Sequence of the second protein:
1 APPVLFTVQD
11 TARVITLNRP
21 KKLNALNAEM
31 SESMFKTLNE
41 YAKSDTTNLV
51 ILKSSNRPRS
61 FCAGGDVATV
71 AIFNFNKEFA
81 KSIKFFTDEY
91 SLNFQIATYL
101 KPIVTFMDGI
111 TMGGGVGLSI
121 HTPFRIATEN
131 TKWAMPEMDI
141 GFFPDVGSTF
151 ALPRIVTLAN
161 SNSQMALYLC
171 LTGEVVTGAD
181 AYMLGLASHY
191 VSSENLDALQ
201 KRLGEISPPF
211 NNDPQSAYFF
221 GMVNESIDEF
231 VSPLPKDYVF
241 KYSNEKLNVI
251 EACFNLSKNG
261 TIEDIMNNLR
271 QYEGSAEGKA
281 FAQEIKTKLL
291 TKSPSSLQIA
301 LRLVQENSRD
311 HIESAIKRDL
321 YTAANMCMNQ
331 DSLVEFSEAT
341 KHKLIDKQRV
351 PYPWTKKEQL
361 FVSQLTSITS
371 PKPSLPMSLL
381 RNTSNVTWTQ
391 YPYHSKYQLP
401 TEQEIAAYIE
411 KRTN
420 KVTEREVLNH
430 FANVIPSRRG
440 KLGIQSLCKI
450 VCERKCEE

Residue-level contacts at the interface:
Residue D10 in the second protein interacts with residue K77 in the first protein (closest heavy-atom distance 4.7 Å).
Residue D10 in the second protein contacts residue Y78 in the first protein (closest heavy-atom distance 3.2 Å).
Residue T7 in the second protein interacts with residue Y39 in the first protein (closest heavy-atom distance 4.7 Å).
Residue F6 in the second protein interacts with residue Y39 in the first protein (closest heavy-atom distance 4.9 Å).
Residue S207 in the second protein interacts with residue R79 in the first protein (closest heavy-atom distance 4.0 Å).
Residue V8 in the second protein contacts residue K77 in the first protein (closest heavy-atom distance 4.2 Å).
Residue V8 in the second protein contacts residue S45 in the first protein (closest heavy-atom distance 4.1 Å).
Residue T11 in the second protein contacts residue R79 in the first protein (closest heavy-atom distance 3.9 Å).

The following describes two proteins that form a bound complex.

Sequence of the first protein:
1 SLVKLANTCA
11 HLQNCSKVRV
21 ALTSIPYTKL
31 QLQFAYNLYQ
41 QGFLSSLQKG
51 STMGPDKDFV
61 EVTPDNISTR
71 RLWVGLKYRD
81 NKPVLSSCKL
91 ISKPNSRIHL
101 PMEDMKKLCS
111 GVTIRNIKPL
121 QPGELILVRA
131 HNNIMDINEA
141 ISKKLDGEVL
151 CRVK